This data describes a binding interaction between two proteins.

Sequence of the second protein:
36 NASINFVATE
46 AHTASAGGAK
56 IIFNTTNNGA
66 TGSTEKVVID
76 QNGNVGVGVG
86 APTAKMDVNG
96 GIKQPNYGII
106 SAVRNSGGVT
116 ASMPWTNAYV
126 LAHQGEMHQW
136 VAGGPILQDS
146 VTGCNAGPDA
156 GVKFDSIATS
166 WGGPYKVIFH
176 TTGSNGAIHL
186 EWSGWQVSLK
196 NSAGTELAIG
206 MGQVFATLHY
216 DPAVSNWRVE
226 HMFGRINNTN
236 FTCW

Interface contacts:
Residue M91 in the first protein interacts with residue G96 in the second protein (closest heavy-atom distance 3.2 Å).
Residue N233 in the first protein contacts residue D154 in the second protein (closest heavy-atom distance 3.0 Å).
Residue V93 in the first protein contacts residue P100 in the second protein (closest heavy-atom distance 3.2 Å).
Residue V93 in the first protein interacts with residue K98 in the second protein (closest heavy-atom distance 2.9 Å).
Residue S165 in the first protein is in contact with residue H175 in the second protein (closest heavy-atom distance 2.8 Å).
Residue W166 in the first protein is in contact with residue E225 in the second protein (closest heavy-atom distance 3.4 Å).
Residue N232 in the first protein interacts with residue T237 in the second protein (closest heavy-atom distance 3.0 Å).
Residue A54 in the first protein contacts residue T60 in the second protein (closest heavy-atom distance 3.3 Å).
Residue R230 in the first protein contacts residue T237 in the second protein (closest heavy-atom distance 3.1 Å).
Residue A54 in the first protein interacts with residue T61 in the second protein (closest heavy-atom distance 3.2 Å).
Residue R230 in the first protein contacts residue N235 in the second protein (closest heavy-atom distance 3.5 Å).
Residue M206 in the first protein is in contact with residue H226 in the second protein (closest heavy-atom distance 3.4 Å).
Residue E45 in the first protein contacts residue N63 in the second protein (closest heavy-atom distance 3.5 Å).
Residue A51 in the first protein interacts with residue T66 in the second protein (closest heavy-atom distance 3.3 Å).
Residue D75 in the first protein contacts residue T60 in the second protein (closest heavy-atom distance 3.0 Å).
Residue H128 in the first protein contacts residue T88 in the second protein (closest heavy-atom distance 3.0 Å).
Residue T44 in the first protein is in contact with residue N63 in the second protein (closest heavy-atom distance 2.5 Å).
Residue Q76 in the first protein interacts with residue N62 in the second protein (closest heavy-atom distance 3.2 Å).
Residue N94 in the first protein contacts residue P100 in the second protein (closest heavy-atom distance 3.5 Å).
Residue T88 in the first protein contacts residue K98 in the second protein (closest heavy-atom distance 3.6 Å).
Residue E131 in the first protein is in contact with residue T88 in the second protein (closest heavy-atom distance 3.2 Å).
Residue G53 in the first protein is in contact with residue T61 in the second protein (closest heavy-atom distance 3.3 Å).
Residue M91 in the first protein interacts with residue I97 in the second protein (closest heavy-atom distance 3.3 Å).
Residue Q76 in the first protein contacts residue N63 in the second protein (closest heavy-atom distance 2.9 Å).
Residue G78 in the first protein is in contact with residue K71 in the second protein (closest heavy-atom distance 3.6 Å).
Residue E131 in the first protein contacts residue A89 in the second protein (closest heavy-atom distance 3.3 Å).
Residue N233 in the first protein contacts residue T237 in the second protein (closest heavy-atom distance 2.7 Å).
Residue Q76 in the first protein is in contact with residue T60 in the second protein (closest heavy-atom distance 3.4 Å).
Residue P169 in the first protein interacts with residue F210 in the second protein (closest heavy-atom distance 3.5 Å).
Residue G207 in the first protein interacts with residue F228 in the second protein (closest heavy-atom distance 3.5 Å).
Residue W166 in the first protein interacts with residue H175 in the second protein (closest heavy-atom distance 3.2 Å).
Residue G52 in the first protein contacts residue T61 in the second protein (closest heavy-atom distance 3.4 Å).
Residue K90 in the first protein contacts residue G96 in the second protein (closest heavy-atom distance 3.5 Å).
Residue R230 in the first protein is in contact with residue F236 in the second protein (closest heavy-atom distance 3.1 Å).
Residue G95 in the first protein contacts residue Q99 in the second protein (closest heavy-atom distance 2.9 Å).
Residue N235 in the first protein interacts with residue N235 in the second protein (closest heavy-atom distance 3.3 Å).
Residue K98 in the first protein interacts with residue Q129 in the second protein (closest heavy-atom distance 3.3 Å).
Residue N233 in the first protein contacts residue N235 in the second protein (closest heavy-atom distance 3.0 Å).
Residue Q76 in the first protein contacts residue K71 in the second protein (closest heavy-atom distance 3.3 Å).
Residue W166 in the first protein contacts residue H184 in the second protein (closest heavy-atom distance 2.9 Å).
Residue I97 in the first protein is in contact with residue M132 in the second protein (closest heavy-atom distance 2.8 Å).
Residue N233 in the first protein is in contact with residue F236 in the second protein (closest heavy-atom distance 3.1 Å).
Residue Q76 in the first protein interacts with residue T61 in the second protein (closest heavy-atom distance 3.3 Å).
Residue M91 in the first protein contacts residue K98 in the second protein (closest heavy-atom distance 3.0 Å).
Residue G53 in the first protein contacts residue N63 in the second protein (closest heavy-atom distance 3.3 Å).
Residue N233 in the first protein is in contact with residue P153 in the second protein (closest heavy-atom distance 3.3 Å).
Residue N232 in the first protein contacts residue W239 in the second protein (closest heavy-atom distance 2.9 Å).
Residue G96 in the first protein contacts residue E131 in the second protein (closest heavy-atom distance 3.5 Å).
Residue G96 in the first protein is in contact with residue Q99 in the second protein (closest heavy-atom distance 3.5 Å).
Residue K171 in the first protein contacts residue E186 in the second protein (closest heavy-atom distance 2.6 Å).
Residue Q134 in the first protein is in contact with residue M132 in the second protein (closest heavy-atom distance 3.3 Å).
Residue M206 in the first protein is in contact with residue F228 in the second protein (closest heavy-atom distance 3.5 Å).
Residue G52 in the first protein interacts with residue N36 in the second protein (closest heavy-atom distance 2.9 Å).
Residue V93 in the first protein is in contact with residue Q99 in the second protein (closest heavy-atom distance 3.4 Å).
Residue R230 in the first protein contacts residue G229 in the second protein (closest heavy-atom distance 2.9 Å).
Residue F41 in the first protein is in contact with residue A37 in the second protein (closest heavy-atom distance 3.4 Å).
Residue I97 in the first protein is in contact with residue E131 in the second protein (closest heavy-atom distance 3.3 Å).
Residue D92 in the first protein interacts with residue K98 in the second protein (closest heavy-atom distance 3.0 Å).
Residue E45 in the first protein is in contact with residue G64 in the second protein (closest heavy-atom distance 3.0 Å).
Residue I97 in the first protein is in contact with residue Q99 in the second protein (closest heavy-atom distance 3.5 Å).

Sequence of the first protein:
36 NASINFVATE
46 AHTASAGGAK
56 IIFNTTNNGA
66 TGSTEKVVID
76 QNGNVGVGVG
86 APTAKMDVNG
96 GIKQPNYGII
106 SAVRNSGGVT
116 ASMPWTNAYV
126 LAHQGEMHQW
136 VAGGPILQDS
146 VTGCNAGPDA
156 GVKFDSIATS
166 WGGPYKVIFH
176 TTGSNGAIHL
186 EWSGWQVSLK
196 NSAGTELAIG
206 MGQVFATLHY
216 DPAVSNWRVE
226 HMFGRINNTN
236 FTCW